Sequence of the second protein:
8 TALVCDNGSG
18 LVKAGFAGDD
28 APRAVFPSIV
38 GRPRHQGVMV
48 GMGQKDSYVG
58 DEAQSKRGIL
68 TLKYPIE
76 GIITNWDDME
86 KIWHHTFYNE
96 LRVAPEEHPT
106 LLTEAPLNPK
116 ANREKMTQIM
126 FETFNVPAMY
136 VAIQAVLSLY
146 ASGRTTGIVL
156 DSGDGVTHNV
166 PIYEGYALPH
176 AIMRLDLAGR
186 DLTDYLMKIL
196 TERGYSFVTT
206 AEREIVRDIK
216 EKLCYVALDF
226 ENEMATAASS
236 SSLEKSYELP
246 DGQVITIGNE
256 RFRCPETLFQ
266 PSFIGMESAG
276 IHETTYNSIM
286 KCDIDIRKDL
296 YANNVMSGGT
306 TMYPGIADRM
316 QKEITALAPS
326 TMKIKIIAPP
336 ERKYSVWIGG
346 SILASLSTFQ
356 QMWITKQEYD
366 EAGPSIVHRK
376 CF

Sequence of the first protein:
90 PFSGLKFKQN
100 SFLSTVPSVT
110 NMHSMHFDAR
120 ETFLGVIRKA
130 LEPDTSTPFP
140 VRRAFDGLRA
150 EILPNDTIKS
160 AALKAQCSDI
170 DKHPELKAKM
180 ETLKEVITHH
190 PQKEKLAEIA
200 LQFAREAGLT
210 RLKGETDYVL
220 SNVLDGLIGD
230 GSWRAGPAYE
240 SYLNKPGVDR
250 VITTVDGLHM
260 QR

Residue-level contacts at the interface:
Residue S267 in the second protein contacts residue S107 in the first protein (closest heavy-atom distance 3.6 Å).
Residue A230 in the second protein is in contact with residue A237 in the first protein (closest heavy-atom distance 4.0 Å).
Residue P245 in the second protein is in contact with residue T253 in the first protein (closest heavy-atom distance 4.4 Å).
Residue Q265 in the second protein contacts residue Q201 in the first protein (closest heavy-atom distance 3.0 Å).
Residue L322 in the second protein contacts residue Q98 in the first protein (closest heavy-atom distance 3.2 Å).
Residue L322 in the second protein contacts residue Q191 in the first protein (closest heavy-atom distance 4.5 Å).
Residue Q248 in the second protein interacts with residue I251 in the first protein (closest heavy-atom distance 2.8 Å).
Residue A233 in the second protein contacts residue Y238 in the first protein (closest heavy-atom distance 3.6 Å).
Residue E207 in the second protein is in contact with residue D255 in the first protein (closest heavy-atom distance 3.5 Å).
Residue K317 in the second protein is in contact with residue E197 in the first protein (closest heavy-atom distance 3.7 Å).
Residue S267 in the second protein is in contact with residue T109 in the first protein (closest heavy-atom distance 3.4 Å).
Residue R258 in the second protein is in contact with residue Y241 in the first protein (closest heavy-atom distance 3.9 Å).
Residue A233 in the second protein is in contact with residue A237 in the first protein (closest heavy-atom distance 3.0 Å).
Residue A323 in the second protein interacts with residue Q98 in the first protein (closest heavy-atom distance 2.7 Å).
Residue E226 in the second protein interacts with residue R204 in the first protein (closest heavy-atom distance 3.9 Å).
Residue E197 in the second protein contacts residue Y241 in the first protein (closest heavy-atom distance 3.2 Å).
Residue I210 in the second protein interacts with residue T253 in the first protein (closest heavy-atom distance 4.3 Å).
Residue E226 in the second protein contacts residue L200 in the first protein (closest heavy-atom distance 3.8 Å).
Residue S201 in the second protein interacts with residue D255 in the first protein (closest heavy-atom distance 4.4 Å).
Residue V203 in the second protein contacts residue D255 in the first protein (closest heavy-atom distance 2.9 Å).
Residue D246 in the second protein is in contact with residue T253 in the first protein (closest heavy-atom distance 3.0 Å).
Residue E207 in the second protein contacts residue T252 in the first protein (closest heavy-atom distance 3.7 Å).
Residue Y200 in the second protein is in contact with residue V250 in the first protein (closest heavy-atom distance 3.7 Å).
Residue F202 in the second protein is in contact with residue V254 in the first protein (closest heavy-atom distance 3.9 Å).
Residue Q265 in the second protein interacts with residue V108 in the first protein (closest heavy-atom distance 4.0 Å).
Residue S201 in the second protein contacts residue V254 in the first protein (closest heavy-atom distance 4.4 Å).
Residue Y200 in the second protein contacts residue G246 in the first protein (closest heavy-atom distance 3.6 Å).
Residue L322 in the second protein contacts residue N99 in the first protein (closest heavy-atom distance 3.1 Å).
Residue E318 in the second protein interacts with residue K194 in the first protein (closest heavy-atom distance 3.5 Å).
Residue N254 in the second protein is in contact with residue E239 in the first protein (closest heavy-atom distance 4.6 Å).
Residue P324 in the second protein is in contact with residue Q98 in the first protein (closest heavy-atom distance 4.0 Å).
Residue T251 in the second protein is in contact with residue G246 in the first protein (closest heavy-atom distance 3.8 Å).
Residue N254 in the second protein interacts with residue Y241 in the first protein (closest heavy-atom distance 4.2 Å).
Residue L322 in the second protein interacts with residue L102 in the first protein (closest heavy-atom distance 3.3 Å).
Residue E207 in the second protein interacts with residue T253 in the first protein (closest heavy-atom distance 2.7 Å).
Residue L244 in the second protein interacts with residue T253 in the first protein (closest heavy-atom distance 3.8 Å).
Residue F202 in the second protein is in contact with residue T253 in the first protein (closest heavy-atom distance 4.0 Å).
Residue F202 in the second protein interacts with residue D255 in the first protein (closest heavy-atom distance 4.5 Å).
Residue Q248 in the second protein is in contact with residue V250 in the first protein (closest heavy-atom distance 3.1 Å).
Residue E207 in the second protein is in contact with residue V254 in the first protein (closest heavy-atom distance 3.4 Å).
Residue Q248 in the second protein interacts with residue T252 in the first protein (closest heavy-atom distance 4.1 Å).
Residue A232 in the second protein is in contact with residue E239 in the first protein (closest heavy-atom distance 3.9 Å).
Residue E239 in the second protein contacts residue E239 in the first protein (closest heavy-atom distance 3.9 Å).
Residue E226 in the second protein is in contact with residue Q201 in the first protein (closest heavy-atom distance 3.3 Å).
Residue D246 in the second protein is in contact with residue I251 in the first protein (closest heavy-atom distance 3.3 Å).
Residue M229 in the second protein is in contact with residue R204 in the first protein (closest heavy-atom distance 3.6 Å).
Residue G199 in the second protein interacts with residue V250 in the first protein (closest heavy-atom distance 3.6 Å).
Residue R198 in the second protein is in contact with residue Y241 in the first protein (closest heavy-atom distance 4.0 Å).
Residue Y281 in the second protein is in contact with residue N99 in the first protein (closest heavy-atom distance 3.7 Å).
Residue I250 in the second protein is in contact with residue V250 in the first protein (closest heavy-atom distance 4.5 Å).
Residue L244 in the second protein contacts residue V254 in the first protein (closest heavy-atom distance 4.0 Å).
Residue Q248 in the second protein is in contact with residue R249 in the first protein (closest heavy-atom distance 4.2 Å).
Residue E226 in the second protein contacts residue E197 in the first protein (closest heavy-atom distance 2.8 Å).
Residue M229 in the second protein contacts residue A237 in the first protein (closest heavy-atom distance 4.4 Å).
Residue A230 in the second protein is in contact with residue R204 in the first protein (closest heavy-atom distance 3.4 Å).
Residue S267 in the second protein is in contact with residue V108 in the first protein (closest heavy-atom distance 3.8 Å).
Residue A233 in the second protein interacts with residue E239 in the first protein (closest heavy-atom distance 3.3 Å).
Residue E255 in the second protein contacts residue Y241 in the first protein (closest heavy-atom distance 3.8 Å).
Residue D246 in the second protein is in contact with residue T252 in the first protein (closest heavy-atom distance 3.3 Å).
Residue F268 in the second protein is in contact with residue V108 in the first protein (closest heavy-atom distance 4.2 Å).

This data describes a binding interaction between two proteins.